Sequence of the first protein:
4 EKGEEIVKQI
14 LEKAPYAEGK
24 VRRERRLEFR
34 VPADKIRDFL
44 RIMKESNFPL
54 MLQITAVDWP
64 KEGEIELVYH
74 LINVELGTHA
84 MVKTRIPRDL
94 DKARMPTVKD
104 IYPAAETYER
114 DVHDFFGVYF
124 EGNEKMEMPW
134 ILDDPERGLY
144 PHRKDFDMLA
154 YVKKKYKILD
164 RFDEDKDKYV

These two protein chains interact to form a complex.

Sequence of the second protein:
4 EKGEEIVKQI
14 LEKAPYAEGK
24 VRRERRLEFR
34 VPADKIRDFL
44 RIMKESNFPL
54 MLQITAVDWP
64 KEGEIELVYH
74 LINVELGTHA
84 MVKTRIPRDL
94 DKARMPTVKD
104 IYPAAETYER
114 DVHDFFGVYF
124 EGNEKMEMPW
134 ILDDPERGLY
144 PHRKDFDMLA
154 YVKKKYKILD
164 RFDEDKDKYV

Interface contacts:
Residue D41 in the first protein is in contact with residue R44 in the second protein (closest heavy-atom distance 3.2 Å).
Residue E48 in the first protein contacts residue D103 in the second protein (closest heavy-atom distance 3.5 Å).
Residue R44 in the first protein contacts residue D41 in the second protein (closest heavy-atom distance 3.3 Å).
Residue I45 in the first protein contacts residue D41 in the second protein (closest heavy-atom distance 4.6 Å).
Residue R44 in the first protein is in contact with residue R44 in the second protein (closest heavy-atom distance 2.9 Å).
Residue D41 in the first protein interacts with residue I45 in the second protein (closest heavy-atom distance 4.5 Å).
Residue K16 in the first protein contacts residue D41 in the second protein (closest heavy-atom distance 3.7 Å).
Residue D41 in the first protein contacts residue K16 in the second protein (closest heavy-atom distance 3.8 Å).
Residue D103 in the first protein is in contact with residue E48 in the second protein (closest heavy-atom distance 3.6 Å).